Sequence of protein 1:
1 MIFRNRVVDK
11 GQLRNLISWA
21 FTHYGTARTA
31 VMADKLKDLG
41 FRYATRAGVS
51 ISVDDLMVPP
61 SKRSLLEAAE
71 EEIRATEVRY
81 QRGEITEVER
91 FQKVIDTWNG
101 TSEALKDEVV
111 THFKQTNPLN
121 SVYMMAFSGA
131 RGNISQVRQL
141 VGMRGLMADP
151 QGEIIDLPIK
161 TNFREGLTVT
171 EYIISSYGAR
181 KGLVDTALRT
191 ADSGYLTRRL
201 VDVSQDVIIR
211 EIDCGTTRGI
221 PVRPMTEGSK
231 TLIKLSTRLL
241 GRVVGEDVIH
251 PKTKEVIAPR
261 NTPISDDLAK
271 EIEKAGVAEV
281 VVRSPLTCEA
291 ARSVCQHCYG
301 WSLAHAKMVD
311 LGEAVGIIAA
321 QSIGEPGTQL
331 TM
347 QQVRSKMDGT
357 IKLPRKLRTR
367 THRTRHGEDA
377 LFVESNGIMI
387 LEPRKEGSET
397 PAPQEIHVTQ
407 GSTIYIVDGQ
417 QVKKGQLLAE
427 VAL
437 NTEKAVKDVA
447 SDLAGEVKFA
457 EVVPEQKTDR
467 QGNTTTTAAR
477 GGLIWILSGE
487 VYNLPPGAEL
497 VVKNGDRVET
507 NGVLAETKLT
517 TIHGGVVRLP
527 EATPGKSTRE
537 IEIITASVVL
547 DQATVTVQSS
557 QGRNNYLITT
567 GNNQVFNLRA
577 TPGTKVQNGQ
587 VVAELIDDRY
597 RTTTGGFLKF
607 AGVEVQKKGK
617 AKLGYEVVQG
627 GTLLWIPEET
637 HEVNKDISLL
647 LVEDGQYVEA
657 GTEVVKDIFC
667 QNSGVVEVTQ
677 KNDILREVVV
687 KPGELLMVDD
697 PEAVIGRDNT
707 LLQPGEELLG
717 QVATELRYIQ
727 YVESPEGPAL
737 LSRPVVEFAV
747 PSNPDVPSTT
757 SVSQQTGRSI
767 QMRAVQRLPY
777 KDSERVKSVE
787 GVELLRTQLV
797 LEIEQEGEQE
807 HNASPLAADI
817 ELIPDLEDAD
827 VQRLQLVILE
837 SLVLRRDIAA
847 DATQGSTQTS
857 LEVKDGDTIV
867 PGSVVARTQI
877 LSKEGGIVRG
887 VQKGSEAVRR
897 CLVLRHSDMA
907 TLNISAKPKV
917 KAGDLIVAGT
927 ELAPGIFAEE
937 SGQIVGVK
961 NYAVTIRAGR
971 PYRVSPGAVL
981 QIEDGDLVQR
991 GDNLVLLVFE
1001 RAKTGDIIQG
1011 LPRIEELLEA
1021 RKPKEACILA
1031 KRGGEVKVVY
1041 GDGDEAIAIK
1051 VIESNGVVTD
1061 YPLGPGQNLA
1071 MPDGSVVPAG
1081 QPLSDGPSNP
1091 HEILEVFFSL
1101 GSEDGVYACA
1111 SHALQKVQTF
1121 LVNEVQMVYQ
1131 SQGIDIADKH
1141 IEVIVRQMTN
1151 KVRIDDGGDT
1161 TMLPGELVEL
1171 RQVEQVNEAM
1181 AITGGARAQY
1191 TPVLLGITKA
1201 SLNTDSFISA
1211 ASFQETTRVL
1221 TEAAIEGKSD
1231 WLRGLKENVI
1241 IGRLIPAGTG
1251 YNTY

This data describes a binding interaction between two proteins.

Residue-level contacts at the interface:
Residue I680 in protein 1 interacts with residue I101 in protein 2 (closest heavy-atom distance 2.9 Å).
Residue D642 in protein 1 contacts residue E201 in protein 2 (closest heavy-atom distance 3.6 Å).
Residue D642 in protein 1 interacts with residue I101 in protein 2 (closest heavy-atom distance 2.6 Å).
Residue D679 in protein 1 interacts with residue I101 in protein 2 (closest heavy-atom distance 3.9 Å).
Residue I680 in protein 1 is in contact with residue D98 in protein 2 (closest heavy-atom distance 4.2 Å).
Residue N640 in protein 1 is in contact with residue D98 in protein 2 (closest heavy-atom distance 3.3 Å).
Residue K641 in protein 1 interacts with residue G203 in protein 2 (closest heavy-atom distance 4.1 Å).
Residue K641 in protein 1 is in contact with residue Y204 in protein 2 (closest heavy-atom distance 4.5 Å).
Residue I643 in protein 1 interacts with residue I101 in protein 2 (closest heavy-atom distance 4.4 Å).
Residue D642 in protein 1 is in contact with residue E100 in protein 2 (closest heavy-atom distance 5.0 Å).

Sequence of protein 2:
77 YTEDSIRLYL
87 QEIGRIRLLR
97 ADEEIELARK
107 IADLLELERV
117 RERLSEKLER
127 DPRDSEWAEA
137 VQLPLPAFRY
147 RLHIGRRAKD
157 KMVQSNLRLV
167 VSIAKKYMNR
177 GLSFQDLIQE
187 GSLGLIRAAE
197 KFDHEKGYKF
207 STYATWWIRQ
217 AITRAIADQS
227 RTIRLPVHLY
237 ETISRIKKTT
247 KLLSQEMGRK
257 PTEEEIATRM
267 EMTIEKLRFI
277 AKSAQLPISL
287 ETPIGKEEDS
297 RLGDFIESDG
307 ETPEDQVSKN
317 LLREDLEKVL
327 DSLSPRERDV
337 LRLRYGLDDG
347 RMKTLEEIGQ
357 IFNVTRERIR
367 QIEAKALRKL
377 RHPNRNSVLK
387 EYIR